Sequence of chain B:
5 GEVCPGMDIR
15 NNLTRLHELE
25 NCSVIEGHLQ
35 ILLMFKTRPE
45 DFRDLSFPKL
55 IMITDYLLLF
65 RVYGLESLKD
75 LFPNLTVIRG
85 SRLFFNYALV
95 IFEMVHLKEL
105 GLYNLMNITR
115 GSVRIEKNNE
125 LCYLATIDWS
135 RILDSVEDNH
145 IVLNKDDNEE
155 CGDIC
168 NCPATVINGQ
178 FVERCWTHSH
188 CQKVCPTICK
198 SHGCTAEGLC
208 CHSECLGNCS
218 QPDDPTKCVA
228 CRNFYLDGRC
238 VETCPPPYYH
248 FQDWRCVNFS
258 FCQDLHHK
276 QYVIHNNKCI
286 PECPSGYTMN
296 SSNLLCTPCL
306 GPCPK

Sequence of chain A:
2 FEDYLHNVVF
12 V

Residue-level contacts at the interface:
Residue L37 in chain B interacts with residue F11 in chain A (closest heavy-atom distance 3.5 Å).
Residue Q34 in chain B contacts residue V10 in chain A (closest heavy-atom distance 5.0 Å).
Residue L87 in chain B interacts with residue Y5 in chain A (closest heavy-atom distance 4.1 Å).
Residue R14 in chain B is in contact with residue V10 in chain A (closest heavy-atom distance 2.8 Å).
Residue K121 in chain B is in contact with residue E3 in chain A (closest heavy-atom distance 3.4 Å).
Residue V94 in chain B contacts residue F2 in chain A (closest heavy-atom distance 4.0 Å).
Residue F64 in chain B contacts residue V10 in chain A (closest heavy-atom distance 4.5 Å).
Residue E97 in chain B is in contact with residue E3 in chain A (closest heavy-atom distance 4.4 Å).
Residue F89 in chain B is in contact with residue F2 in chain A (closest heavy-atom distance 3.5 Å).
Residue F64 in chain B contacts residue F11 in chain A (closest heavy-atom distance 4.5 Å).
Residue R14 in chain B contacts residue F11 in chain A (closest heavy-atom distance 4.8 Å).
Residue R118 in chain B interacts with residue F2 in chain A (closest heavy-atom distance 3.2 Å).
Residue F89 in chain B interacts with residue Y5 in chain A (closest heavy-atom distance 3.2 Å).
Residue E120 in chain B contacts residue F2 in chain A (closest heavy-atom distance 4.4 Å).
Residue F88 in chain B contacts residue F2 in chain A (closest heavy-atom distance 4.0 Å).
Residue F64 in chain B is in contact with residue L6 in chain A (closest heavy-atom distance 3.8 Å).
Residue L36 in chain B interacts with residue V10 in chain A (closest heavy-atom distance 3.3 Å).
Residue L62 in chain B contacts residue L6 in chain A (closest heavy-atom distance 4.6 Å).
Residue L62 in chain B is in contact with residue V10 in chain A (closest heavy-atom distance 4.6 Å).
Residue F96 in chain B interacts with residue H7 in chain A (closest heavy-atom distance 4.8 Å).
Residue F96 in chain B is in contact with residue E3 in chain A (closest heavy-atom distance 3.4 Å).
Residue F88 in chain B contacts residue L6 in chain A (closest heavy-atom distance 4.1 Å).
Residue F96 in chain B interacts with residue L6 in chain A (closest heavy-atom distance 2.8 Å).
Residue F64 in chain B is in contact with residue H7 in chain A (closest heavy-atom distance 4.5 Å).
Residue F88 in chain B contacts residue V9 in chain A (closest heavy-atom distance 3.1 Å).
Residue F88 in chain B contacts residue V10 in chain A (closest heavy-atom distance 4.2 Å).
Residue R14 in chain B contacts residue V9 in chain A (closest heavy-atom distance 4.8 Å).
Residue L37 in chain B interacts with residue V10 in chain A (closest heavy-atom distance 4.6 Å).
Residue Y91 in chain B interacts with residue F2 in chain A (closest heavy-atom distance 3.8 Å).
Residue F96 in chain B interacts with residue F2 in chain A (closest heavy-atom distance 4.9 Å).
Residue F88 in chain B interacts with residue Y5 in chain A (closest heavy-atom distance 3.8 Å).

These two protein chains interact to form a complex.